Sequence of chain B:
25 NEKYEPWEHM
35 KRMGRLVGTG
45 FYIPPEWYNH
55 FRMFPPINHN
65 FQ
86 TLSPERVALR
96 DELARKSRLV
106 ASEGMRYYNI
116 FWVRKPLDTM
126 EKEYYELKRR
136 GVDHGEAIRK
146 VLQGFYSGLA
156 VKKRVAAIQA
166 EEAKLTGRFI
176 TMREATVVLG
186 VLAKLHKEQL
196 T

The following describes two proteins that form a bound complex.

Sequence of chain A:
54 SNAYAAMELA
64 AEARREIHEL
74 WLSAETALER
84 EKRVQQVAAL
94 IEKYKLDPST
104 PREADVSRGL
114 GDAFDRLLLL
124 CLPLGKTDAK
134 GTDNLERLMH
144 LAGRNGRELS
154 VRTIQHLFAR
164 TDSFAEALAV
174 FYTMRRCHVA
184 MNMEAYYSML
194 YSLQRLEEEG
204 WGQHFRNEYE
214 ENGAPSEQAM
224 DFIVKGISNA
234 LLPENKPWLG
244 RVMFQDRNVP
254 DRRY

Residue-level contacts at the interface:
Residue G114 in chain A contacts residue V137 in chain B (closest heavy-atom distance 3.7 Å).
Residue G112 in chain A is in contact with residue R135 in chain B (closest heavy-atom distance 4.3 Å).
Residue G114 in chain A contacts residue G136 in chain B (closest heavy-atom distance 3.6 Å).
Residue L113 in chain A contacts residue V137 in chain B (closest heavy-atom distance 4.2 Å).
Residue D115 in chain A interacts with residue R135 in chain B (closest heavy-atom distance 3.0 Å).
Residue R111 in chain A is in contact with residue R144 in chain B (closest heavy-atom distance 4.7 Å).
Residue G112 in chain A is in contact with residue V137 in chain B (closest heavy-atom distance 3.7 Å).
Residue D115 in chain A contacts residue R134 in chain B (closest heavy-atom distance 4.3 Å).
Residue R111 in chain A is in contact with residue D138 in chain B (closest heavy-atom distance 4.3 Å).
Residue R150 in chain A interacts with residue G136 in chain B (closest heavy-atom distance 4.9 Å).
Residue L113 in chain A is in contact with residue R135 in chain B (closest heavy-atom distance 4.6 Å).
Residue M60 in chain A interacts with residue K145 in chain B (closest heavy-atom distance 3.4 Å).
Residue D115 in chain A contacts residue G136 in chain B (closest heavy-atom distance 4.3 Å).
Residue M60 in chain A is in contact with residue R135 in chain B (closest heavy-atom distance 4.0 Å).
Residue R111 in chain A is in contact with residue V137 in chain B (closest heavy-atom distance 3.3 Å).
Residue G114 in chain A interacts with residue R135 in chain B (closest heavy-atom distance 3.5 Å).
Residue R111 in chain A contacts residue E141 in chain B (closest heavy-atom distance 4.6 Å).
Residue R67 in chain A is in contact with residue R135 in chain B (closest heavy-atom distance 3.1 Å).